Residue-level contacts at the interface:
Residue E63 in protein 1 interacts with residue D10 in protein 2 (closest heavy-atom distance 3.8 Å).
Residue L135 in protein 1 contacts residue L3 in protein 2 (closest heavy-atom distance 4.0 Å).
Residue S62 in protein 1 interacts with residue V9 in protein 2 (closest heavy-atom distance 4.0 Å).
Residue G22 in protein 1 contacts residue C4 in protein 2 (closest heavy-atom distance 4.4 Å).
Residue E58 in protein 1 is in contact with residue Y13 in protein 2 (closest heavy-atom distance 3.1 Å).
Residue L19 in protein 1 contacts residue L3 in protein 2 (closest heavy-atom distance 3.8 Å).
Residue V55 in protein 1 contacts residue F16 in protein 2 (closest heavy-atom distance 4.5 Å).
Residue S70 in protein 1 contacts residue F16 in protein 2 (closest heavy-atom distance 3.2 Å).
Residue S70 in protein 1 contacts residue Q15 in protein 2 (closest heavy-atom distance 4.1 Å).
Residue V55 in protein 1 is in contact with residue W12 in protein 2 (closest heavy-atom distance 3.5 Å).
Residue S62 in protein 1 interacts with residue D10 in protein 2 (closest heavy-atom distance 3.6 Å).
Residue G22 in protein 1 interacts with residue A2 in protein 2 (closest heavy-atom distance 3.6 Å).
Residue G22 in protein 1 interacts with residue V17 in protein 2 (closest heavy-atom distance 4.9 Å).
Residue L143 in protein 1 is in contact with residue R8 in protein 2 (closest heavy-atom distance 3.2 Å).
Residue L135 in protein 1 is in contact with residue R8 in protein 2 (closest heavy-atom distance 2.7 Å).
Residue L19 in protein 1 contacts residue F16 in protein 2 (closest heavy-atom distance 4.9 Å).
Residue L136 in protein 1 is in contact with residue R8 in protein 2 (closest heavy-atom distance 2.5 Å).
Residue D137 in protein 1 interacts with residue R8 in protein 2 (closest heavy-atom distance 3.1 Å).
Residue V55 in protein 1 is in contact with residue Y13 in protein 2 (closest heavy-atom distance 3.5 Å).
Residue N21 in protein 1 interacts with residue V17 in protein 2 (closest heavy-atom distance 4.5 Å).
Residue N21 in protein 1 is in contact with residue A2 in protein 2 (closest heavy-atom distance 4.0 Å).
Residue H64 in protein 1 is in contact with residue D10 in protein 2 (closest heavy-atom distance 2.3 Å).
Residue A23 in protein 1 interacts with residue L3 in protein 2 (closest heavy-atom distance 3.8 Å).
Residue G22 in protein 1 interacts with residue Y13 in protein 2 (closest heavy-atom distance 4.8 Å).
Residue R138 in protein 1 is in contact with residue R8 in protein 2 (closest heavy-atom distance 3.6 Å).
Residue Q69 in protein 1 is in contact with residue W12 in protein 2 (closest heavy-atom distance 4.2 Å).
Residue H64 in protein 1 contacts residue W12 in protein 2 (closest heavy-atom distance 3.1 Å).
Residue L61 in protein 1 interacts with residue D10 in protein 2 (closest heavy-atom distance 2.9 Å).
Residue G22 in protein 1 contacts residue L3 in protein 2 (closest heavy-atom distance 2.6 Å).
Residue I53 in protein 1 is in contact with residue F16 in protein 2 (closest heavy-atom distance 3.6 Å).
Residue S62 in protein 1 interacts with residue R8 in protein 2 (closest heavy-atom distance 3.1 Å).
Residue A23 in protein 1 is in contact with residue A2 in protein 2 (closest heavy-atom distance 4.0 Å).
Residue G22 in protein 1 interacts with residue F16 in protein 2 (closest heavy-atom distance 3.4 Å).
Residue L61 in protein 1 is in contact with residue V9 in protein 2 (closest heavy-atom distance 3.0 Å).
Residue L61 in protein 1 contacts residue Y13 in protein 2 (closest heavy-atom distance 2.7 Å).
Residue L143 in protein 1 contacts residue V9 in protein 2 (closest heavy-atom distance 4.8 Å).
Residue N21 in protein 1 contacts residue F16 in protein 2 (closest heavy-atom distance 3.9 Å).
Residue G139 in protein 1 interacts with residue R8 in protein 2 (closest heavy-atom distance 4.2 Å).
Residue E68 in protein 1 interacts with residue W12 in protein 2 (closest heavy-atom distance 3.6 Å).
Residue L135 in protein 1 interacts with residue D6 in protein 2 (closest heavy-atom distance 4.3 Å).
Residue L61 in protein 1 contacts residue L3 in protein 2 (closest heavy-atom distance 3.9 Å).
Residue L17 in protein 1 interacts with residue Y13 in protein 2 (closest heavy-atom distance 3.8 Å).
Residue L19 in protein 1 is in contact with residue Y13 in protein 2 (closest heavy-atom distance 4.1 Å).
Residue Q24 in protein 1 interacts with residue L3 in protein 2 (closest heavy-atom distance 3.4 Å).
Residue E68 in protein 1 contacts residue D10 in protein 2 (closest heavy-atom distance 4.2 Å).
Residue L136 in protein 1 contacts residue D6 in protein 2 (closest heavy-atom distance 4.9 Å).
Residue A142 in protein 1 is in contact with residue R8 in protein 2 (closest heavy-atom distance 4.2 Å).
Residue S70 in protein 1 interacts with residue W12 in protein 2 (closest heavy-atom distance 3.8 Å).
Residue L61 in protein 1 interacts with residue R8 in protein 2 (closest heavy-atom distance 4.1 Å).

Sequence of protein 1:
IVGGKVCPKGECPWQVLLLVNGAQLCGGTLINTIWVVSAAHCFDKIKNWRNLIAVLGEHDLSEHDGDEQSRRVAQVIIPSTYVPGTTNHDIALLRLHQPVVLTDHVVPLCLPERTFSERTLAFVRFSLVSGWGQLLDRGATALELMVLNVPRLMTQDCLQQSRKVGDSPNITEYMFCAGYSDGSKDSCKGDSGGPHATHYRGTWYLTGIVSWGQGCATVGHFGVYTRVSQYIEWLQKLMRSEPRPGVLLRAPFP

This data describes a binding interaction between two proteins.

Sequence of protein 2:
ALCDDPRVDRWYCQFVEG